Sequence of the second protein:
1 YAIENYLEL

The following describes two proteins that form a bound complex.

Residue-level contacts at the interface:
Residue Y158 in the first protein is in contact with residue A2 in the second protein (closest heavy-atom distance 3.6 Å).
Residue E8 in the first protein interacts with residue I3 in the second protein (closest heavy-atom distance 3.6 Å).
Residue K65 in the first protein interacts with residue A2 in the second protein (closest heavy-atom distance 2.9 Å).
Residue M4 in the first protein contacts residue Y1 in the second protein (closest heavy-atom distance 4.0 Å).
Residue S76 in the first protein contacts residue E8 in the second protein (closest heavy-atom distance 3.5 Å).
Residue W72 in the first protein interacts with residue N5 in the second protein (closest heavy-atom distance 3.3 Å).
Residue V75 in the first protein is in contact with residue E8 in the second protein (closest heavy-atom distance 3.7 Å).
Residue W146 in the first protein interacts with residue L7 in the second protein (closest heavy-atom distance 3.1 Å).
Residue W72 in the first protein interacts with residue L7 in the second protein (closest heavy-atom distance 3.3 Å).
Residue K65 in the first protein is in contact with residue Y1 in the second protein (closest heavy-atom distance 3.3 Å).
Residue F73 in the first protein interacts with residue N5 in the second protein (closest heavy-atom distance 4.0 Å).
Residue Y155 in the first protein is in contact with residue N5 in the second protein (closest heavy-atom distance 3.5 Å).
Residue W72 in the first protein is in contact with residue E8 in the second protein (closest heavy-atom distance 3.5 Å).
Residue H154 in the first protein interacts with residue E4 in the second protein (closest heavy-atom distance 2.7 Å).
Residue E62 in the first protein interacts with residue A2 in the second protein (closest heavy-atom distance 2.9 Å).
Residue E62 in the first protein interacts with residue Y1 in the second protein (closest heavy-atom distance 3.3 Å).
Residue F115 in the first protein interacts with residue N5 in the second protein (closest heavy-atom distance 4.0 Å).
Residue K145 in the first protein is in contact with residue L7 in the second protein (closest heavy-atom distance 3.5 Å).
Residue Q96 in the first protein contacts residue I3 in the second protein (closest heavy-atom distance 3.9 Å).
Residue N79 in the first protein is in contact with residue L9 in the second protein (closest heavy-atom distance 2.8 Å).
Residue K145 in the first protein is in contact with residue E8 in the second protein (closest heavy-atom distance 3.6 Å).
Residue Q69 in the first protein interacts with residue E4 in the second protein (closest heavy-atom distance 3.6 Å).
Residue H154 in the first protein contacts residue N5 in the second protein (closest heavy-atom distance 4.1 Å).
Residue S149 in the first protein contacts residue Y6 in the second protein (closest heavy-atom distance 3.6 Å).
Residue E162 in the first protein contacts residue Y1 in the second protein (closest heavy-atom distance 3.7 Å).
Residue Y158 in the first protein is in contact with residue Y1 in the second protein (closest heavy-atom distance 2.6 Å).
Residue Y44 in the first protein interacts with residue A2 in the second protein (closest heavy-atom distance 3.7 Å).
Residue W146 in the first protein is in contact with residue E8 in the second protein (closest heavy-atom distance 2.9 Å).
Residue Y122 in the first protein contacts residue L9 in the second protein (closest heavy-atom distance 4.2 Å).
Residue K65 in the first protein contacts residue E4 in the second protein (closest heavy-atom distance 3.5 Å).
Residue Y155 in the first protein interacts with residue E4 in the second protein (closest heavy-atom distance 4.4 Å).
Residue K145 in the first protein is in contact with residue L9 in the second protein (closest heavy-atom distance 2.7 Å).
Residue F32 in the first protein is in contact with residue Y1 in the second protein (closest heavy-atom distance 4.5 Å).
Residue L113 in the first protein interacts with residue I3 in the second protein (closest heavy-atom distance 4.3 Å).
Residue Y6 in the first protein is in contact with residue A2 in the second protein (closest heavy-atom distance 3.4 Å).
Residue Y158 in the first protein contacts residue I3 in the second protein (closest heavy-atom distance 3.6 Å).
Residue R61 in the first protein interacts with residue Y1 in the second protein (closest heavy-atom distance 3.2 Å).
Residue L94 in the first protein is in contact with residue L9 in the second protein (closest heavy-atom distance 3.7 Å).
Residue Q69 in the first protein is in contact with residue I3 in the second protein (closest heavy-atom distance 3.5 Å).
Residue T142 in the first protein is in contact with residue L9 in the second protein (closest heavy-atom distance 2.7 Å).
Residue Y58 in the first protein interacts with residue Y1 in the second protein (closest heavy-atom distance 3.9 Å).
Residue H154 in the first protein is in contact with residue Y6 in the second protein (closest heavy-atom distance 3.5 Å).
Residue S149 in the first protein interacts with residue L7 in the second protein (closest heavy-atom distance 3.7 Å).
Residue S98 in the first protein interacts with residue I3 in the second protein (closest heavy-atom distance 3.5 Å).
Residue S76 in the first protein contacts residue L9 in the second protein (closest heavy-atom distance 3.1 Å).
Residue Y170 in the first protein contacts residue Y1 in the second protein (closest heavy-atom distance 2.7 Å).
Residue Q69 in the first protein is in contact with residue N5 in the second protein (closest heavy-atom distance 2.8 Å).
Residue A151 in the first protein interacts with residue Y6 in the second protein (closest heavy-atom distance 3.8 Å).
Residue W146 in the first protein interacts with residue L9 in the second protein (closest heavy-atom distance 3.4 Å).
Residue Y83 in the first protein is in contact with residue L9 in the second protein (closest heavy-atom distance 2.8 Å).
Residue Y155 in the first protein is in contact with residue L7 in the second protein (closest heavy-atom distance 4.4 Å).
Residue L80 in the first protein contacts residue L9 in the second protein (closest heavy-atom distance 3.6 Å).
Residue W72 in the first protein is in contact with residue L9 in the second protein (closest heavy-atom distance 3.8 Å).
Residue W166 in the first protein is in contact with residue Y1 in the second protein (closest heavy-atom distance 3.3 Å).
Residue Y155 in the first protein contacts residue Y6 in the second protein (closest heavy-atom distance 3.0 Å).
Residue Y155 in the first protein is in contact with residue I3 in the second protein (closest heavy-atom distance 3.6 Å).
Residue N79 in the first protein contacts residue E8 in the second protein (closest heavy-atom distance 4.1 Å).
Residue Q96 in the first protein is in contact with residue N5 in the second protein (closest heavy-atom distance 2.8 Å).
Residue W72 in the first protein contacts residue Y6 in the second protein (closest heavy-atom distance 2.9 Å).
Residue Y6 in the first protein is in contact with residue Y1 in the second protein (closest heavy-atom distance 2.7 Å).

Sequence of the first protein:
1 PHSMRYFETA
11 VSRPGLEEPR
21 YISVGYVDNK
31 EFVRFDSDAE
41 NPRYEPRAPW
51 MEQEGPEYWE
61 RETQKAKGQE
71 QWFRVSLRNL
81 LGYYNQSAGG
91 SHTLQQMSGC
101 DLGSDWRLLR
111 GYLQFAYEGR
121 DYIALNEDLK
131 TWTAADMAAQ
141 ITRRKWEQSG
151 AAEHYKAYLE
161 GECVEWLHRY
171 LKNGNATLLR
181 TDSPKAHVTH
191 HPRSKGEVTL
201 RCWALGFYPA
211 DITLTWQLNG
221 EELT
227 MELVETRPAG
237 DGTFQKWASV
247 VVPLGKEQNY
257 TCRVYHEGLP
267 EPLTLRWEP